Sequence of protein 2:
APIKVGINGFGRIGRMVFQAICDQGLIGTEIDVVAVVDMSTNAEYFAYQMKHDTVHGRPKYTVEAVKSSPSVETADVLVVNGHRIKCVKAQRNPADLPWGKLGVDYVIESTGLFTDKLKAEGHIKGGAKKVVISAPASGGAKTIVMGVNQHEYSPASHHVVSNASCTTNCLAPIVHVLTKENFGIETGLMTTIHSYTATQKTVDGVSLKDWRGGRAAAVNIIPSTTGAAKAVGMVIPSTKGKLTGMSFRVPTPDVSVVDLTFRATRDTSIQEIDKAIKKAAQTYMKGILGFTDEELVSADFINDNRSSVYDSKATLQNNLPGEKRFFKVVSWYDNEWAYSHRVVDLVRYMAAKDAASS

This data describes a binding interaction between two proteins.

Contacts between the two chains:
Residue T54 in protein 2 contacts residue V219 in protein 1 (closest heavy-atom distance 3.5 Å).
Residue R15 in protein 2 interacts with residue D204 in protein 1 (closest heavy-atom distance 3.4 Å).
Residue D204 in protein 2 interacts with residue R15 in protein 1 (closest heavy-atom distance 3.2 Å).
Residue T54 in protein 2 is in contact with residue N220 in protein 1 (closest heavy-atom distance 3.0 Å).
Residue Q49 in protein 2 contacts residue G205 in protein 1 (closest heavy-atom distance 3.5 Å).
Residue T202 in protein 2 interacts with residue Q200 in protein 1 (closest heavy-atom distance 3.4 Å).
Residue T54 in protein 2 is in contact with residue R215 in protein 1 (closest heavy-atom distance 2.6 Å).
Residue R215 in protein 2 is in contact with residue T54 in protein 1 (closest heavy-atom distance 2.6 Å).
Residue H52 in protein 2 interacts with residue R215 in protein 1 (closest heavy-atom distance 3.2 Å).
Residue A198 in protein 2 is in contact with residue T202 in protein 1 (closest heavy-atom distance 3.8 Å).
Residue G205 in protein 2 contacts residue Y45 in protein 1 (closest heavy-atom distance 3.3 Å).
Residue Y48 in protein 2 is in contact with residue R215 in protein 1 (closest heavy-atom distance 3.1 Å).
Residue V219 in protein 2 contacts residue Y196 in protein 1 (closest heavy-atom distance 3.9 Å).
Residue D204 in protein 2 contacts residue R12 in protein 1 (closest heavy-atom distance 3.4 Å).
Residue D53 in protein 2 interacts with residue D204 in protein 1 (closest heavy-atom distance 3.9 Å).
Residue L208 in protein 2 interacts with residue Y45 in protein 1 (closest heavy-atom distance 3.3 Å).
Residue Y196 in protein 2 interacts with residue V219 in protein 1 (closest heavy-atom distance 3.9 Å).
Residue L208 in protein 2 is in contact with residue S40 in protein 1 (closest heavy-atom distance 3.7 Å).
Residue T202 in protein 2 interacts with residue T202 in protein 1 (closest heavy-atom distance 3.7 Å).
Residue T202 in protein 2 interacts with residue Y196 in protein 1 (closest heavy-atom distance 3.5 Å).
Residue R212 in protein 2 is in contact with residue Y48 in protein 1 (closest heavy-atom distance 3.9 Å).
Residue A216 in protein 2 interacts with residue T54 in protein 1 (closest heavy-atom distance 3.9 Å).
Residue P253 in protein 2 is in contact with residue V219 in protein 1 (closest heavy-atom distance 3.8 Å).
Residue A218 in protein 2 is in contact with residue A218 in protein 1 (closest heavy-atom distance 3.5 Å).
Residue D204 in protein 2 contacts residue T54 in protein 1 (closest heavy-atom distance 3.1 Å).
Residue R215 in protein 2 contacts residue H52 in protein 1 (closest heavy-atom distance 3.3 Å).
Residue E44 in protein 2 interacts with residue W211 in protein 1 (closest heavy-atom distance 3.5 Å).
Residue N220 in protein 2 is in contact with residue T54 in protein 1 (closest heavy-atom distance 3.0 Å).
Residue V219 in protein 2 contacts residue T54 in protein 1 (closest heavy-atom distance 3.6 Å).
Residue S207 in protein 2 contacts residue Y45 in protein 1 (closest heavy-atom distance 2.8 Å).
Residue Y45 in protein 2 contacts residue V206 in protein 1 (closest heavy-atom distance 3.5 Å).
Residue W211 in protein 2 contacts residue Y48 in protein 1 (closest heavy-atom distance 3.8 Å).
Residue K201 in protein 2 interacts with residue T202 in protein 1 (closest heavy-atom distance 3.8 Å).
Residue V206 in protein 2 contacts residue Q49 in protein 1 (closest heavy-atom distance 3.7 Å).
Residue G205 in protein 2 interacts with residue Q49 in protein 1 (closest heavy-atom distance 3.2 Å).
Residue T202 in protein 2 is in contact with residue A217 in protein 1 (closest heavy-atom distance 3.9 Å).
Residue Y45 in protein 2 interacts with residue S207 in protein 1 (closest heavy-atom distance 2.9 Å).
Residue W211 in protein 2 contacts residue Y45 in protein 1 (closest heavy-atom distance 3.1 Å).
Residue V203 in protein 2 is in contact with residue A198 in protein 1 (closest heavy-atom distance 3.6 Å).
Residue R12 in protein 2 is in contact with residue D204 in protein 1 (closest heavy-atom distance 3.4 Å).
Residue Q49 in protein 2 interacts with residue V206 in protein 1 (closest heavy-atom distance 3.6 Å).
Residue T202 in protein 2 is in contact with residue K201 in protein 1 (closest heavy-atom distance 3.6 Å).
Residue Q200 in protein 2 interacts with residue T202 in protein 1 (closest heavy-atom distance 3.3 Å).
Residue Y45 in protein 2 is in contact with residue L208 in protein 1 (closest heavy-atom distance 3.6 Å).
Residue V203 in protein 2 interacts with residue R12 in protein 1 (closest heavy-atom distance 4.0 Å).
Residue H52 in protein 2 contacts residue D204 in protein 1 (closest heavy-atom distance 3.9 Å).
Residue Y45 in protein 2 interacts with residue W211 in protein 1 (closest heavy-atom distance 2.9 Å).
Residue A198 in protein 2 interacts with residue V203 in protein 1 (closest heavy-atom distance 3.6 Å).
Residue S40 in protein 2 contacts residue L208 in protein 1 (closest heavy-atom distance 3.5 Å).
Residue Y48 in protein 2 interacts with residue W211 in protein 1 (closest heavy-atom distance 3.8 Å).
Residue T54 in protein 2 interacts with residue D204 in protein 1 (closest heavy-atom distance 2.8 Å).
Residue A217 in protein 2 is in contact with residue T202 in protein 1 (closest heavy-atom distance 3.9 Å).
Residue V206 in protein 2 interacts with residue Y45 in protein 1 (closest heavy-atom distance 3.3 Å).
Residue Y196 in protein 2 is in contact with residue T202 in protein 1 (closest heavy-atom distance 3.6 Å).
Residue Y196 in protein 2 contacts residue V203 in protein 1 (closest heavy-atom distance 3.9 Å).
Residue T202 in protein 2 is in contact with residue A198 in protein 1 (closest heavy-atom distance 3.9 Å).
Residue R215 in protein 2 is in contact with residue Y48 in protein 1 (closest heavy-atom distance 3.4 Å).
Residue T202 in protein 2 contacts residue T197 in protein 1 (closest heavy-atom distance 2.9 Å).
Residue Y45 in protein 2 is in contact with residue G205 in protein 1 (closest heavy-atom distance 3.4 Å).
Residue T197 in protein 2 contacts residue T202 in protein 1 (closest heavy-atom distance 2.9 Å).

Sequence of protein 1:
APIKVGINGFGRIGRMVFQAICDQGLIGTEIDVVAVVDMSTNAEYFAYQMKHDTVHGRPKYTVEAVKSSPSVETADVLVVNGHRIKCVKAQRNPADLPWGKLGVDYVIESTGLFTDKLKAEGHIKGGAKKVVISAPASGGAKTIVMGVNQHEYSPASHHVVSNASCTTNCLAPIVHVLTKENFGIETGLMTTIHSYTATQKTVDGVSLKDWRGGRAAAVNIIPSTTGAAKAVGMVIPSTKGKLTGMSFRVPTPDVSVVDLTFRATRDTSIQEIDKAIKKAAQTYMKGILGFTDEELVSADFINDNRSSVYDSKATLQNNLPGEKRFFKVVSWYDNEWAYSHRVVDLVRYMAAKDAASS